Sequence of the second protein:
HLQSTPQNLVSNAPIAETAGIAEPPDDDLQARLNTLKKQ

These two protein chains interact to form a complex.

Sequence of the first protein:
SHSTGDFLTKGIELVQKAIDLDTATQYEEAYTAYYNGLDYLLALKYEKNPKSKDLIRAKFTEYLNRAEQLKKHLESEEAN

Residue-level contacts at the interface:
Residue Y37 in the first protein is in contact with residue L50 in the second protein (closest heavy-atom distance 3.9 Å).
Residue I21 in the first protein is in contact with residue T21 in the second protein (closest heavy-atom distance 3.5 Å).
Residue R60 in the first protein is in contact with residue P39 in the second protein (closest heavy-atom distance 3.9 Å).
Residue Y36 in the first protein is in contact with residue P17 in the second protein (closest heavy-atom distance 3.4 Å).
Residue L47 in the first protein contacts residue D40 in the second protein (closest heavy-atom distance 3.6 Å).
Residue F63 in the first protein contacts residue L43 in the second protein (closest heavy-atom distance 3.9 Å).
Residue F63 in the first protein contacts residue L47 in the second protein (closest heavy-atom distance 4.1 Å).
Residue N68 in the first protein interacts with residue R46 in the second protein (closest heavy-atom distance 2.7 Å).
Residue Q72 in the first protein interacts with residue L12 in the second protein (closest heavy-atom distance 4.0 Å).
Residue Q72 in the first protein is in contact with residue N11 in the second protein (closest heavy-atom distance 3.1 Å).
Residue R69 in the first protein interacts with residue P17 in the second protein (closest heavy-atom distance 4.0 Å).
Residue K62 in the first protein contacts residue I25 in the second protein (closest heavy-atom distance 3.8 Å).
Residue Y33 in the first protein is in contact with residue L50 in the second protein (closest heavy-atom distance 3.3 Å).
Residue I21 in the first protein is in contact with residue I18 in the second protein (closest heavy-atom distance 4.2 Å).
Residue T64 in the first protein contacts residue L43 in the second protein (closest heavy-atom distance 3.6 Å).
Residue H76 in the first protein is in contact with residue L12 in the second protein (closest heavy-atom distance 3.5 Å).
Residue T11 in the first protein interacts with residue E27 in the second protein (closest heavy-atom distance 3.7 Å).
Residue R60 in the first protein is in contact with residue L43 in the second protein (closest heavy-atom distance 4.2 Å).
Residue D24 in the first protein is in contact with residue P17 in the second protein (closest heavy-atom distance 3.3 Å).
Residue I21 in the first protein contacts residue A19 in the second protein (closest heavy-atom distance 4.2 Å).
Residue E71 in the first protein interacts with residue R46 in the second protein (closest heavy-atom distance 2.7 Å).
Residue I21 in the first protein interacts with residue P17 in the second protein (closest heavy-atom distance 3.7 Å).
Residue T27 in the first protein is in contact with residue T8 in the second protein (closest heavy-atom distance 3.5 Å).
Residue R69 in the first protein interacts with residue A16 in the second protein (closest heavy-atom distance 3.6 Å).
Residue E71 in the first protein interacts with residue L50 in the second protein (closest heavy-atom distance 3.9 Å).
Residue I14 in the first protein interacts with residue A26 in the second protein (closest heavy-atom distance 3.7 Å).
Residue Y66 in the first protein interacts with residue T21 in the second protein (closest heavy-atom distance 3.1 Å).
Residue I14 in the first protein interacts with residue A22 in the second protein (closest heavy-atom distance 3.5 Å).
Residue L67 in the first protein is in contact with residue R46 in the second protein (closest heavy-atom distance 3.4 Å).
Residue K56 in the first protein is in contact with residue D40 in the second protein (closest heavy-atom distance 3.2 Å).
Residue K74 in the first protein interacts with residue K52 in the second protein (closest heavy-atom distance 2.8 Å).
Residue L40 in the first protein contacts residue L47 in the second protein (closest heavy-atom distance 3.8 Å).
Residue I14 in the first protein interacts with residue I25 in the second protein (closest heavy-atom distance 3.8 Å).
Residue K62 in the first protein contacts residue T21 in the second protein (closest heavy-atom distance 2.8 Å).
Residue R69 in the first protein is in contact with residue L12 in the second protein (closest heavy-atom distance 2.7 Å).
Residue T11 in the first protein is in contact with residue A26 in the second protein (closest heavy-atom distance 3.8 Å).
Residue D41 in the first protein is in contact with residue K51 in the second protein (closest heavy-atom distance 2.7 Å).
Residue Q72 in the first protein interacts with residue N15 in the second protein (closest heavy-atom distance 2.9 Å).
Residue E65 in the first protein is in contact with residue T21 in the second protein (closest heavy-atom distance 3.3 Å).
Residue T11 in the first protein interacts with residue P28 in the second protein (closest heavy-atom distance 3.8 Å).
Residue Y33 in the first protein interacts with residue K52 in the second protein (closest heavy-atom distance 4.2 Å).
Residue K74 in the first protein is in contact with residue T49 in the second protein (closest heavy-atom distance 3.3 Å).
Residue Q18 in the first protein is in contact with residue A22 in the second protein (closest heavy-atom distance 2.9 Å).
Residue R60 in the first protein is in contact with residue D40 in the second protein (closest heavy-atom distance 2.9 Å).
Residue Y29 in the first protein contacts residue L12 in the second protein (closest heavy-atom distance 3.7 Å).
Residue K74 in the first protein contacts residue L50 in the second protein (closest heavy-atom distance 3.1 Å).
Residue L67 in the first protein interacts with residue L43 in the second protein (closest heavy-atom distance 4.3 Å).
Residue A70 in the first protein contacts residue L50 in the second protein (closest heavy-atom distance 3.7 Å).
Residue Y37 in the first protein contacts residue K51 in the second protein (closest heavy-atom distance 3.7 Å).
Residue T25 in the first protein is in contact with residue P17 in the second protein (closest heavy-atom distance 4.1 Å).
Residue L40 in the first protein is in contact with residue L50 in the second protein (closest heavy-atom distance 3.8 Å).
Residue Y29 in the first protein interacts with residue T8 in the second protein (closest heavy-atom distance 3.8 Å).
Residue L10 in the first protein interacts with residue A26 in the second protein (closest heavy-atom distance 3.7 Å).
Residue D41 in the first protein contacts residue L47 in the second protein (closest heavy-atom distance 3.5 Å).
Residue R69 in the first protein interacts with residue N15 in the second protein (closest heavy-atom distance 3.5 Å).
Residue I21 in the first protein is in contact with residue A22 in the second protein (closest heavy-atom distance 3.8 Å).
Residue L67 in the first protein is in contact with residue L50 in the second protein (closest heavy-atom distance 4.0 Å).
Residue Y33 in the first protein contacts residue K51 in the second protein (closest heavy-atom distance 4.0 Å).
Residue L47 in the first protein is in contact with residue L43 in the second protein (closest heavy-atom distance 4.0 Å).
Residue Y66 in the first protein is in contact with residue A22 in the second protein (closest heavy-atom distance 3.4 Å).